Sequence of chain B:
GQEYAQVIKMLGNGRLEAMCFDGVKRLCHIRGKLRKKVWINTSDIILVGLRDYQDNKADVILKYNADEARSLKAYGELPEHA

Sequence of chain A:
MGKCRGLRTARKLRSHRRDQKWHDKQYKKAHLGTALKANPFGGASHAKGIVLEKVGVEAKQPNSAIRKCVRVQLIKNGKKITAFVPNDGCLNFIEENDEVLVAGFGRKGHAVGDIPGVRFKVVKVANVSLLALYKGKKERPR

The following describes two proteins that form a bound complex.

Residue-level contacts at the interface:
Residue Q61 in chain A is in contact with residue R66 in chain B (closest heavy-atom distance 3.5 Å).
Residue V57 in chain A contacts residue Y84 in chain B (closest heavy-atom distance 4.8 Å).
Residue I66 in chain A contacts residue Y84 in chain B (closest heavy-atom distance 3.1 Å).
Residue L91 in chain A contacts residue Y84 in chain B (closest heavy-atom distance 4.3 Å).
Residue E58 in chain A contacts residue H60 in chain B (closest heavy-atom distance 2.3 Å).
Residue E58 in chain A contacts residue D90 in chain B (closest heavy-atom distance 4.1 Å).
Residue K54 in chain A contacts residue Y84 in chain B (closest heavy-atom distance 4.7 Å).
Residue V55 in chain A interacts with residue Y84 in chain B (closest heavy-atom distance 3.4 Å).
Residue G56 in chain A is in contact with residue Y84 in chain B (closest heavy-atom distance 2.5 Å).
Residue K68 in chain A is in contact with residue Y84 in chain B (closest heavy-atom distance 2.8 Å).